Sequence of the first protein:
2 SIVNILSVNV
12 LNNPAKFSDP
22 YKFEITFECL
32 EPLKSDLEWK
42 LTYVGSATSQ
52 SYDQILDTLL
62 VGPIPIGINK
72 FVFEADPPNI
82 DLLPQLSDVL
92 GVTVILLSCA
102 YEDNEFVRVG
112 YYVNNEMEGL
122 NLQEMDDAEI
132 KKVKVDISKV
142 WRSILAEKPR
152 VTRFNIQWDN

Sequence of the second protein:
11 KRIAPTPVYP

The following describes two proteins that form a bound complex.

Residue-level contacts at the interface:
Residue G63 in the first protein interacts with residue I13 in the second protein (closest heavy-atom distance 3.1 Å).
Residue K71 in the first protein is in contact with residue P15 in the second protein (closest heavy-atom distance 3.7 Å).
Residue D37 in the first protein contacts residue R12 in the second protein (closest heavy-atom distance 2.5 Å).
Residue G63 in the first protein is in contact with residue A14 in the second protein (closest heavy-atom distance 3.2 Å).
Residue I67 in the first protein is in contact with residue P20 in the second protein (closest heavy-atom distance 4.9 Å).
Residue V62 in the first protein is in contact with residue P15 in the second protein (closest heavy-atom distance 4.0 Å).
Residue I69 in the first protein contacts residue V18 in the second protein (closest heavy-atom distance 3.0 Å).
Residue V62 in the first protein contacts residue A14 in the second protein (closest heavy-atom distance 4.8 Å).
Residue P66 in the first protein interacts with residue P15 in the second protein (closest heavy-atom distance 4.0 Å).
Residue L61 in the first protein contacts residue I13 in the second protein (closest heavy-atom distance 2.9 Å).
Residue L60 in the first protein contacts residue I13 in the second protein (closest heavy-atom distance 4.1 Å).
Residue I69 in the first protein is in contact with residue Y19 in the second protein (closest heavy-atom distance 2.8 Å).
Residue P64 in the first protein is in contact with residue R12 in the second protein (closest heavy-atom distance 3.8 Å).
Residue I69 in the first protein is in contact with residue P20 in the second protein (closest heavy-atom distance 4.8 Å).
Residue L60 in the first protein interacts with residue K11 in the second protein (closest heavy-atom distance 3.8 Å).
Residue L61 in the first protein contacts residue R12 in the second protein (closest heavy-atom distance 3.3 Å).
Residue K71 in the first protein contacts residue V18 in the second protein (closest heavy-atom distance 3.5 Å).
Residue I69 in the first protein interacts with residue T16 in the second protein (closest heavy-atom distance 4.5 Å).
Residue N70 in the first protein contacts residue T16 in the second protein (closest heavy-atom distance 3.2 Å).
Residue L61 in the first protein contacts residue K11 in the second protein (closest heavy-atom distance 2.9 Å).
Residue T59 in the first protein is in contact with residue K11 in the second protein (closest heavy-atom distance 4.5 Å).
Residue N70 in the first protein is in contact with residue V18 in the second protein (closest heavy-atom distance 4.1 Å).
Residue F72 in the first protein contacts residue A14 in the second protein (closest heavy-atom distance 4.9 Å).
Residue G63 in the first protein interacts with residue P15 in the second protein (closest heavy-atom distance 3.8 Å).
Residue F72 in the first protein contacts residue P15 in the second protein (closest heavy-atom distance 4.7 Å).
Residue N70 in the first protein contacts residue P15 in the second protein (closest heavy-atom distance 3.8 Å).
Residue T27 in the first protein interacts with residue V18 in the second protein (closest heavy-atom distance 4.6 Å).
Residue I65 in the first protein contacts residue P15 in the second protein (closest heavy-atom distance 4.3 Å).
Residue V73 in the first protein is in contact with residue I13 in the second protein (closest heavy-atom distance 3.7 Å).
Residue F72 in the first protein is in contact with residue T16 in the second protein (closest heavy-atom distance 5.0 Å).
Residue G63 in the first protein is in contact with residue R12 in the second protein (closest heavy-atom distance 3.6 Å).
Residue D58 in the first protein is in contact with residue K11 in the second protein (closest heavy-atom distance 4.9 Å).
Residue G68 in the first protein contacts residue P20 in the second protein (closest heavy-atom distance 4.3 Å).
Residue P64 in the first protein interacts with residue P15 in the second protein (closest heavy-atom distance 3.5 Å).
Residue G68 in the first protein is in contact with residue Y19 in the second protein (closest heavy-atom distance 3.8 Å).
Residue V62 in the first protein contacts residue I13 in the second protein (closest heavy-atom distance 3.2 Å).
Residue K71 in the first protein interacts with residue T16 in the second protein (closest heavy-atom distance 2.8 Å).
Residue L60 in the first protein interacts with residue R12 in the second protein (closest heavy-atom distance 4.1 Å).
Residue F72 in the first protein interacts with residue I13 in the second protein (closest heavy-atom distance 4.2 Å).
Residue I69 in the first protein interacts with residue P17 in the second protein (closest heavy-atom distance 4.0 Å).
Residue P64 in the first protein contacts residue A14 in the second protein (closest heavy-atom distance 4.9 Å).
Residue F28 in the first protein interacts with residue P15 in the second protein (closest heavy-atom distance 4.4 Å).
Residue N70 in the first protein contacts residue P17 in the second protein (closest heavy-atom distance 3.2 Å).